This data describes a binding interaction between two proteins.

Residue-level contacts at the interface:
Residue E638 in protein 2 interacts with residue I20 in protein 1 (closest heavy-atom distance 4.5 Å).

Sequence of protein 1:
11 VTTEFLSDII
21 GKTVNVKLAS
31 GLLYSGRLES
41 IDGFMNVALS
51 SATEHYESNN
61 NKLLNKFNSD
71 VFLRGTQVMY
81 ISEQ

Sequence of protein 2:
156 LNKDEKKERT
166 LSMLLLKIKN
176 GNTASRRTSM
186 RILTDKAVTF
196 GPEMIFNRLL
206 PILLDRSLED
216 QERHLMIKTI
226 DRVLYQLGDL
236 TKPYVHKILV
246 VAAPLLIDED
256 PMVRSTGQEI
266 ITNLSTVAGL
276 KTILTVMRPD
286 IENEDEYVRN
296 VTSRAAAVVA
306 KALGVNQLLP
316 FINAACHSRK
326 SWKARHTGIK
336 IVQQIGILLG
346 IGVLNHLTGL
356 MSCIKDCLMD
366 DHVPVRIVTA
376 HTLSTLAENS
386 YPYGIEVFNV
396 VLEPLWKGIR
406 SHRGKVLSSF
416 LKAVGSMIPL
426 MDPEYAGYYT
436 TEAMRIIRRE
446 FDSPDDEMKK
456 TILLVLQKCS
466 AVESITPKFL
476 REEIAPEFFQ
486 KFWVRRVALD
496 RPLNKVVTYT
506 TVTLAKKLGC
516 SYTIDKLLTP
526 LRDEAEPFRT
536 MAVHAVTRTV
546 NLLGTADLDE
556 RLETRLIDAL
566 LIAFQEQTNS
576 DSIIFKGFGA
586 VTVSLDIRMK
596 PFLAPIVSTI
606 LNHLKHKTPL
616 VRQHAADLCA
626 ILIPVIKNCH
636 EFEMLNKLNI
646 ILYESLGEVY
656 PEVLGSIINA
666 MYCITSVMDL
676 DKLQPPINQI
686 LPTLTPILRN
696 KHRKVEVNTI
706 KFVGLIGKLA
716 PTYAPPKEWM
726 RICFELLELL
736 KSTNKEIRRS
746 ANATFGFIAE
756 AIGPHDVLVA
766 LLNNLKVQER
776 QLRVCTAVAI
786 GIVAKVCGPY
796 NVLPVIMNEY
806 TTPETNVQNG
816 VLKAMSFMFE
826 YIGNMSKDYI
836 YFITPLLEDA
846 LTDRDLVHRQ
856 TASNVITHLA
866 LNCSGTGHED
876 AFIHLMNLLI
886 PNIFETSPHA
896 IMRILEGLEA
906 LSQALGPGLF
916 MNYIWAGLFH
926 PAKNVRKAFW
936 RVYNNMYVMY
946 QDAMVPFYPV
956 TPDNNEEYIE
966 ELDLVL